Sequence of chain A:
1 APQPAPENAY

Residue-level contacts at the interface:
Residue I66 in chain B interacts with residue Q3 in chain A (closest heavy-atom distance 3.6 Å).
Residue I66 in chain B is in contact with residue A5 in chain A (closest heavy-atom distance 4.0 Å).
Residue Y99 in chain B interacts with residue P2 in chain A (closest heavy-atom distance 3.2 Å).
Residue Q96 in chain B interacts with residue Y10 in chain A (closest heavy-atom distance 4.7 Å).
Residue T73 in chain B is in contact with residue P6 in chain A (closest heavy-atom distance 4.8 Å).
Residue Q155 in chain B contacts residue Q3 in chain A (closest heavy-atom distance 3.4 Å).
Residue Y74 in chain B interacts with residue Y10 in chain A (closest heavy-atom distance 3.8 Å).
Residue R156 in chain B is in contact with residue Q3 in chain A (closest heavy-atom distance 2.6 Å).
Residue T73 in chain B is in contact with residue E7 in chain A (closest heavy-atom distance 3.7 Å).
Residue L81 in chain B interacts with residue Y10 in chain A (closest heavy-atom distance 3.5 Å).
Residue Y159 in chain B contacts residue Q3 in chain A (closest heavy-atom distance 3.1 Å).
Residue V152 in chain B interacts with residue N8 in chain A (closest heavy-atom distance 3.8 Å).
Residue I95 in chain B interacts with residue Y10 in chain A (closest heavy-atom distance 4.0 Å).
Residue M5 in chain B contacts residue A1 in chain A (closest heavy-atom distance 3.8 Å).
Residue K146 in chain B is in contact with residue N8 in chain A (closest heavy-atom distance 3.7 Å).
Residue R97 in chain B is in contact with residue Y10 in chain A (closest heavy-atom distance 3.1 Å).
Residue Y99 in chain B contacts residue E7 in chain A (closest heavy-atom distance 4.8 Å).
Residue N70 in chain B is in contact with residue E7 in chain A (closest heavy-atom distance 3.6 Å).
Residue W147 in chain B is in contact with residue N8 in chain A (closest heavy-atom distance 3.5 Å).
Residue R97 in chain B contacts residue E7 in chain A (closest heavy-atom distance 3.5 Å).
Residue I66 in chain B contacts residue P4 in chain A (closest heavy-atom distance 4.4 Å).
Residue N80 in chain B is in contact with residue Y10 in chain A (closest heavy-atom distance 2.9 Å).
Residue Y7 in chain B interacts with residue P2 in chain A (closest heavy-atom distance 3.4 Å).
Residue I66 in chain B is in contact with residue P2 in chain A (closest heavy-atom distance 4.0 Å).
Residue Y159 in chain B contacts residue P4 in chain A (closest heavy-atom distance 3.9 Å).
Residue W147 in chain B interacts with residue A9 in chain A (closest heavy-atom distance 3.0 Å).
Residue I124 in chain B interacts with residue Y10 in chain A (closest heavy-atom distance 4.5 Å).
Residue Y123 in chain B interacts with residue Y10 in chain A (closest heavy-atom distance 3.8 Å).
Residue W167 in chain B interacts with residue A1 in chain A (closest heavy-atom distance 3.5 Å).
Residue Y59 in chain B interacts with residue A1 in chain A (closest heavy-atom distance 4.3 Å).
Residue W147 in chain B interacts with residue Y10 in chain A (closest heavy-atom distance 3.8 Å).
Residue Y159 in chain B interacts with residue A1 in chain A (closest heavy-atom distance 2.6 Å).
Residue F67 in chain B contacts residue P2 in chain A (closest heavy-atom distance 3.8 Å).
Residue N80 in chain B interacts with residue A9 in chain A (closest heavy-atom distance 4.1 Å).
Residue Y99 in chain B is in contact with residue Q3 in chain A (closest heavy-atom distance 2.8 Å).
Residue A150 in chain B interacts with residue N8 in chain A (closest heavy-atom distance 3.6 Å).
Residue S77 in chain B interacts with residue A9 in chain A (closest heavy-atom distance 3.4 Å).
Residue Y159 in chain B interacts with residue P2 in chain A (closest heavy-atom distance 3.5 Å).
Residue T69 in chain B interacts with residue A5 in chain A (closest heavy-atom distance 4.0 Å).
Residue Y74 in chain B interacts with residue E7 in chain A (closest heavy-atom distance 2.6 Å).
Residue K146 in chain B contacts residue Y10 in chain A (closest heavy-atom distance 3.0 Å).
Residue T73 in chain B is in contact with residue N8 in chain A (closest heavy-atom distance 4.2 Å).
Residue S116 in chain B interacts with residue Y10 in chain A (closest heavy-atom distance 2.7 Å).
Residue L163 in chain B interacts with residue P4 in chain A (closest heavy-atom distance 4.3 Å).
Residue Y9 in chain B contacts residue Q3 in chain A (closest heavy-atom distance 4.4 Å).
Residue E76 in chain B is in contact with residue A9 in chain A (closest heavy-atom distance 3.4 Å).
Residue Y9 in chain B is in contact with residue E7 in chain A (closest heavy-atom distance 3.7 Å).
Residue Y7 in chain B interacts with residue A1 in chain A (closest heavy-atom distance 3.1 Å).
Residue T73 in chain B interacts with residue A9 in chain A (closest heavy-atom distance 3.9 Å).
Residue N63 in chain B interacts with residue P2 in chain A (closest heavy-atom distance 3.2 Å).
Residue Y84 in chain B is in contact with residue Y10 in chain A (closest heavy-atom distance 2.8 Å).
Residue N70 in chain B contacts residue A5 in chain A (closest heavy-atom distance 4.3 Å).
Residue R156 in chain B interacts with residue E7 in chain A (closest heavy-atom distance 4.0 Å).
Residue Y171 in chain B interacts with residue A1 in chain A (closest heavy-atom distance 2.7 Å).
Residue Y9 in chain B contacts residue P2 in chain A (closest heavy-atom distance 3.7 Å).
Residue R62 in chain B contacts residue A1 in chain A (closest heavy-atom distance 4.2 Å).
Residue T143 in chain B interacts with residue Y10 in chain A (closest heavy-atom distance 2.7 Å).
Residue S77 in chain B contacts residue Y10 in chain A (closest heavy-atom distance 2.9 Å).
Residue K146 in chain B interacts with residue A9 in chain A (closest heavy-atom distance 3.7 Å).
Residue T69 in chain B is in contact with residue P6 in chain A (closest heavy-atom distance 3.9 Å).

These two protein chains interact to form a complex.

Sequence of chain B:
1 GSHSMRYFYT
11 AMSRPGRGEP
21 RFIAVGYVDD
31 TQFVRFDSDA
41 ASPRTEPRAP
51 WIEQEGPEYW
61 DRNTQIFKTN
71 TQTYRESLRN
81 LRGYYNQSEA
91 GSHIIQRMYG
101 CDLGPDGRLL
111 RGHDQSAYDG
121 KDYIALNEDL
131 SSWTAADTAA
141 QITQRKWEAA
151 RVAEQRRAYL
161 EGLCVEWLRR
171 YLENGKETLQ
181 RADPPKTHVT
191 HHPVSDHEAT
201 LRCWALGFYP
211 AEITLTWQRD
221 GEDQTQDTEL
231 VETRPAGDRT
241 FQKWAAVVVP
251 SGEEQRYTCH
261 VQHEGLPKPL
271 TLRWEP